This data describes a binding interaction between two proteins.

Interface contacts:
Residue E146 in protein 2 contacts residue E3 in protein 1 (closest heavy-atom distance 4.5 Å).
Residue K106 in protein 2 interacts with residue E3 in protein 1 (closest heavy-atom distance 3.3 Å).
Residue E148 in protein 2 is in contact with residue E3 in protein 1 (closest heavy-atom distance 3.5 Å).
Residue E146 in protein 2 contacts residue V5 in protein 1 (closest heavy-atom distance 3.2 Å).
Residue K106 in protein 2 contacts residue D2 in protein 1 (closest heavy-atom distance 3.0 Å).
Residue W107 in protein 2 is in contact with residue D2 in protein 1 (closest heavy-atom distance 3.0 Å).

Sequence of protein 1:
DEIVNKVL

Sequence of protein 2:
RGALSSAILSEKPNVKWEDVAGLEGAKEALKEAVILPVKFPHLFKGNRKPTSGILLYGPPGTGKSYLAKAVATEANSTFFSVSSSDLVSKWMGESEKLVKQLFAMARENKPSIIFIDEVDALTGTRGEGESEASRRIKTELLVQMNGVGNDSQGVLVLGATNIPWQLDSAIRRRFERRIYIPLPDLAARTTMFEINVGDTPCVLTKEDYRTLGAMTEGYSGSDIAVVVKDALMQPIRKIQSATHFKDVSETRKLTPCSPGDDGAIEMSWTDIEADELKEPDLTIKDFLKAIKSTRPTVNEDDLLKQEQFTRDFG